The following describes two proteins that form a bound complex.

Sequence of chain B:
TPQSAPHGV

Contacts between the two chains:
Residue Y116 in chain A is in contact with residue V9 in chain B (closest heavy-atom distance 4.9 Å).
Residue R97 in chain A interacts with residue S4 in chain B (closest heavy-atom distance 3.9 Å).
Residue Y9 in chain A interacts with residue P2 in chain B (closest heavy-atom distance 3.5 Å).
Residue F99 in chain A interacts with residue Q3 in chain B (closest heavy-atom distance 3.4 Å).
Residue Y7 in chain A is in contact with residue T1 in chain B (closest heavy-atom distance 3.1 Å).
Residue S63 in chain A is in contact with residue P2 in chain B (closest heavy-atom distance 3.1 Å).
Residue Y9 in chain A contacts residue Q3 in chain B (closest heavy-atom distance 3.0 Å).
Residue Y159 in chain A contacts residue Q3 in chain B (closest heavy-atom distance 3.4 Å).
Residue I73 in chain A contacts residue H7 in chain B (closest heavy-atom distance 4.1 Å).
Residue A70 in chain A interacts with residue S4 in chain B (closest heavy-atom distance 3.1 Å).
Residue I73 in chain A is in contact with residue P6 in chain B (closest heavy-atom distance 4.3 Å).
Residue R62 in chain A contacts residue T1 in chain B (closest heavy-atom distance 4.8 Å).
Residue S63 in chain A interacts with residue T1 in chain B (closest heavy-atom distance 4.5 Å).
Residue Y159 in chain A is in contact with residue P2 in chain B (closest heavy-atom distance 3.5 Å).
Residue K146 in chain A contacts residue V9 in chain B (closest heavy-atom distance 3.8 Å).
Residue Y59 in chain A interacts with residue T1 in chain B (closest heavy-atom distance 3.4 Å).
Residue F67 in chain A is in contact with residue P2 in chain B (closest heavy-atom distance 3.5 Å).
Residue W147 in chain A contacts residue V9 in chain B (closest heavy-atom distance 3.7 Å).
Residue Y156 in chain A interacts with residue Q3 in chain B (closest heavy-atom distance 4.0 Å).
Residue Y9 in chain A contacts residue S4 in chain B (closest heavy-atom distance 4.7 Å).
Residue I73 in chain A is in contact with residue G8 in chain B (closest heavy-atom distance 3.9 Å).
Residue N77 in chain A is in contact with residue G8 in chain B (closest heavy-atom distance 3.0 Å).
Residue T143 in chain A is in contact with residue V9 in chain B (closest heavy-atom distance 3.3 Å).
Residue Y116 in chain A interacts with residue A5 in chain B (closest heavy-atom distance 3.5 Å).
Residue L163 in chain A contacts residue T1 in chain B (closest heavy-atom distance 4.4 Å).
Residue L81 in chain A interacts with residue V9 in chain B (closest heavy-atom distance 3.8 Å).
Residue Y7 in chain A contacts residue P2 in chain B (closest heavy-atom distance 3.4 Å).
Residue F99 in chain A is in contact with residue P2 in chain B (closest heavy-atom distance 4.3 Å).
Residue Y123 in chain A interacts with residue V9 in chain B (closest heavy-atom distance 4.3 Å).
Residue W147 in chain A is in contact with residue G8 in chain B (closest heavy-atom distance 3.0 Å).
Residue I66 in chain A is in contact with residue P2 in chain B (closest heavy-atom distance 3.5 Å).
Residue I73 in chain A interacts with residue A5 in chain B (closest heavy-atom distance 4.4 Å).
Residue H155 in chain A interacts with residue Q3 in chain B (closest heavy-atom distance 4.0 Å).
Residue Y171 in chain A is in contact with residue T1 in chain B (closest heavy-atom distance 2.7 Å).
Residue I95 in chain A contacts residue V9 in chain B (closest heavy-atom distance 4.7 Å).
Residue R97 in chain A interacts with residue A5 in chain B (closest heavy-atom distance 3.7 Å).
Residue L5 in chain A interacts with residue T1 in chain B (closest heavy-atom distance 4.3 Å).
Residue T80 in chain A interacts with residue V9 in chain B (closest heavy-atom distance 3.5 Å).
Residue D152 in chain A is in contact with residue P6 in chain B (closest heavy-atom distance 4.0 Å).
Residue K146 in chain A interacts with residue H7 in chain B (closest heavy-atom distance 4.1 Å).
Residue Y84 in chain A is in contact with residue V9 in chain B (closest heavy-atom distance 3.5 Å).
Residue G69 in chain A is in contact with residue S4 in chain B (closest heavy-atom distance 3.6 Å).
Residue W147 in chain A interacts with residue H7 in chain B (closest heavy-atom distance 3.8 Å).
Residue I66 in chain A interacts with residue S4 in chain B (closest heavy-atom distance 3.8 Å).
Residue W167 in chain A interacts with residue T1 in chain B (closest heavy-atom distance 3.1 Å).
Residue Y159 in chain A is in contact with residue T1 in chain B (closest heavy-atom distance 2.9 Å).
Residue A150 in chain A contacts residue H7 in chain B (closest heavy-atom distance 4.4 Å).
Residue R97 in chain A interacts with residue Q3 in chain B (closest heavy-atom distance 2.8 Å).
Residue D152 in chain A is in contact with residue H7 in chain B (closest heavy-atom distance 3.0 Å).
Residue K146 in chain A interacts with residue G8 in chain B (closest heavy-atom distance 3.1 Å).
Residue N77 in chain A contacts residue V9 in chain B (closest heavy-atom distance 3.0 Å).
Residue I73 in chain A interacts with residue S4 in chain B (closest heavy-atom distance 4.1 Å).
Residue H155 in chain A is in contact with residue P6 in chain B (closest heavy-atom distance 3.5 Å).
Residue I66 in chain A contacts residue Q3 in chain B (closest heavy-atom distance 3.5 Å).

Sequence of chain A:
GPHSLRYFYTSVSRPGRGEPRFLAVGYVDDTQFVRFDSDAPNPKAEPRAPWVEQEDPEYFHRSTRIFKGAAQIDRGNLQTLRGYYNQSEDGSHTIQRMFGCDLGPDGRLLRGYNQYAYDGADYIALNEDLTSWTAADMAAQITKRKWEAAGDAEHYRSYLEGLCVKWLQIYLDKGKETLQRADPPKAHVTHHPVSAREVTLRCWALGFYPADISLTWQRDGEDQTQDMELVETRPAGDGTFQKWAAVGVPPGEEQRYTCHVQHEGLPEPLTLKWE